Residue-level contacts at the interface:
Residue M296 in protein 1 is in contact with residue D49 in protein 2 (closest heavy-atom distance 3.7 Å).
Residue V256 in protein 1 interacts with residue Y149 in protein 2 (closest heavy-atom distance 3.2 Å).
Residue R227 in protein 1 interacts with residue Y149 in protein 2 (closest heavy-atom distance 3.4 Å).
Residue K174 in protein 1 is in contact with residue K44 in protein 2 (closest heavy-atom distance 3.4 Å).
Residue N123 in protein 1 is in contact with residue K12 in protein 2 (closest heavy-atom distance 3.1 Å).
Residue P56 in protein 1 is in contact with residue N17 in protein 2 (closest heavy-atom distance 3.4 Å).
Residue V256 in protein 1 is in contact with residue F141 in protein 2 (closest heavy-atom distance 3.3 Å).
Residue D226 in protein 1 contacts residue K146 in protein 2 (closest heavy-atom distance 3.6 Å).
Residue D172 in protein 1 is in contact with residue K16 in protein 2 (closest heavy-atom distance 3.5 Å).
Residue D203 in protein 1 interacts with residue R159 in protein 2 (closest heavy-atom distance 2.6 Å).
Residue Y278 in protein 1 interacts with residue H148 in protein 2 (closest heavy-atom distance 2.8 Å).
Residue Y140 in protein 1 is in contact with residue E151 in protein 2 (closest heavy-atom distance 3.3 Å).
Residue I301 in protein 1 is in contact with residue T56 in protein 2 (closest heavy-atom distance 3.5 Å).
Residue F299 in protein 1 interacts with residue N52 in protein 2 (closest heavy-atom distance 2.7 Å).
Residue R102 in protein 1 interacts with residue H148 in protein 2 (closest heavy-atom distance 3.1 Å).
Residue Y140 in protein 1 contacts residue N154 in protein 2 (closest heavy-atom distance 3.6 Å).
Residue L61 in protein 1 interacts with residue I14 in protein 2 (closest heavy-atom distance 3.4 Å).
Residue C297 in protein 1 interacts with residue K47 in protein 2 (closest heavy-atom distance 2.9 Å).
Residue E62 in protein 1 interacts with residue I14 in protein 2 (closest heavy-atom distance 3.0 Å).
Residue Y261 in protein 1 contacts residue I53 in protein 2 (closest heavy-atom distance 3.6 Å).
Residue Q55 in protein 1 interacts with residue L15 in protein 2 (closest heavy-atom distance 3.5 Å).
Residue D248 in protein 1 is in contact with residue S45 in protein 2 (closest heavy-atom distance 3.4 Å).
Residue E122 in protein 1 interacts with residue I14 in protein 2 (closest heavy-atom distance 3.0 Å).
Residue T294 in protein 1 interacts with residue S45 in protein 2 (closest heavy-atom distance 3.0 Å).
Residue R267 in protein 1 contacts residue W48 in protein 2 (closest heavy-atom distance 3.5 Å).
Residue E281 in protein 1 is in contact with residue K144 in protein 2 (closest heavy-atom distance 2.6 Å).
Residue L295 in protein 1 interacts with residue Q46 in protein 2 (closest heavy-atom distance 3.5 Å).
Residue R227 in protein 1 contacts residue G152 in protein 2 (closest heavy-atom distance 3.5 Å).
Residue S298 in protein 1 interacts with residue N52 in protein 2 (closest heavy-atom distance 3.4 Å).
Residue H131 in protein 1 contacts residue E151 in protein 2 (closest heavy-atom distance 2.9 Å).
Residue L295 in protein 1 contacts residue K47 in protein 2 (closest heavy-atom distance 3.1 Å).
Residue Y140 in protein 1 contacts residue N150 in protein 2 (closest heavy-atom distance 2.7 Å).
Residue E60 in protein 1 is in contact with residue N17 in protein 2 (closest heavy-atom distance 3.2 Å).
Residue Y261 in protein 1 contacts residue T56 in protein 2 (closest heavy-atom distance 3.0 Å).
Residue S135 in protein 1 interacts with residue R159 in protein 2 (closest heavy-atom distance 2.9 Å).
Residue L249 in protein 1 contacts residue W48 in protein 2 (closest heavy-atom distance 3.6 Å).
Residue M296 in protein 1 interacts with residue W48 in protein 2 (closest heavy-atom distance 3.6 Å).
Residue S135 in protein 1 is in contact with residue A158 in protein 2 (closest heavy-atom distance 3.2 Å).
Residue R138 in protein 1 is in contact with residue L161 in protein 2 (closest heavy-atom distance 3.2 Å).
Residue R267 in protein 1 contacts residue I53 in protein 2 (closest heavy-atom distance 3.6 Å).
Residue L295 in protein 1 interacts with residue K44 in protein 2 (closest heavy-atom distance 3.6 Å).
Residue M296 in protein 1 is in contact with residue K47 in protein 2 (closest heavy-atom distance 3.5 Å).
Residue C279 in protein 1 is in contact with residue H148 in protein 2 (closest heavy-atom distance 3.7 Å).
Residue V256 in protein 1 contacts residue R145 in protein 2 (closest heavy-atom distance 2.8 Å).
Residue C297 in protein 1 contacts residue Q46 in protein 2 (closest heavy-atom distance 3.1 Å).
Residue E293 in protein 1 contacts residue K44 in protein 2 (closest heavy-atom distance 2.7 Å).
Residue L58 in protein 1 interacts with residue N17 in protein 2 (closest heavy-atom distance 3.4 Å).
Residue E258 in protein 1 contacts residue F141 in protein 2 (closest heavy-atom distance 3.6 Å).
Residue F263 in protein 1 contacts residue W48 in protein 2 (closest heavy-atom distance 3.4 Å).
Residue C297 in protein 1 interacts with residue D49 in protein 2 (closest heavy-atom distance 3.0 Å).
Residue F299 in protein 1 interacts with residue W48 in protein 2 (closest heavy-atom distance 3.5 Å).
Residue C297 in protein 1 contacts residue W48 in protein 2 (closest heavy-atom distance 3.6 Å).
Residue D248 in protein 1 interacts with residue Q46 in protein 2 (closest heavy-atom distance 3.0 Å).
Residue R102 in protein 1 interacts with residue E151 in protein 2 (closest heavy-atom distance 2.9 Å).
Residue H254 in protein 1 contacts residue Y149 in protein 2 (closest heavy-atom distance 3.6 Å).
Residue D172 in protein 1 interacts with residue K44 in protein 2 (closest heavy-atom distance 3.2 Å).
Residue R267 in protein 1 contacts residue E50 in protein 2 (closest heavy-atom distance 3.3 Å).
Residue R138 in protein 1 contacts residue D165 in protein 2 (closest heavy-atom distance 3.5 Å).
Residue E60 in protein 1 interacts with residue K16 in protein 2 (closest heavy-atom distance 2.9 Å).
Residue E173 in protein 1 contacts residue K16 in protein 2 (closest heavy-atom distance 3.6 Å).

Sequence of protein 2:
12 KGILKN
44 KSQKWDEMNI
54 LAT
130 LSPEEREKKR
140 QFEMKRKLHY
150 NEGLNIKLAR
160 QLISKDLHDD

These two protein chains interact to form a complex.

Sequence of protein 1:
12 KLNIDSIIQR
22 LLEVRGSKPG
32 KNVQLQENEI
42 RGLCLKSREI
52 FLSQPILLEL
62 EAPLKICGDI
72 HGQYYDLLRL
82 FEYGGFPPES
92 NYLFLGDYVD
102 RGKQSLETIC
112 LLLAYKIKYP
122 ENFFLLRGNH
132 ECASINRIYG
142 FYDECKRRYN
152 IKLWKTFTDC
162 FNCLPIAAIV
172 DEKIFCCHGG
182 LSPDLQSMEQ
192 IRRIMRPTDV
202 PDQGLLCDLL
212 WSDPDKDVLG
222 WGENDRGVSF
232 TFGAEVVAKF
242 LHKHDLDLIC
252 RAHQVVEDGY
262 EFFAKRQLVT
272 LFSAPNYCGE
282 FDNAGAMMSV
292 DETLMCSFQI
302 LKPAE